The following describes two proteins that form a bound complex.

Sequence of chain B:
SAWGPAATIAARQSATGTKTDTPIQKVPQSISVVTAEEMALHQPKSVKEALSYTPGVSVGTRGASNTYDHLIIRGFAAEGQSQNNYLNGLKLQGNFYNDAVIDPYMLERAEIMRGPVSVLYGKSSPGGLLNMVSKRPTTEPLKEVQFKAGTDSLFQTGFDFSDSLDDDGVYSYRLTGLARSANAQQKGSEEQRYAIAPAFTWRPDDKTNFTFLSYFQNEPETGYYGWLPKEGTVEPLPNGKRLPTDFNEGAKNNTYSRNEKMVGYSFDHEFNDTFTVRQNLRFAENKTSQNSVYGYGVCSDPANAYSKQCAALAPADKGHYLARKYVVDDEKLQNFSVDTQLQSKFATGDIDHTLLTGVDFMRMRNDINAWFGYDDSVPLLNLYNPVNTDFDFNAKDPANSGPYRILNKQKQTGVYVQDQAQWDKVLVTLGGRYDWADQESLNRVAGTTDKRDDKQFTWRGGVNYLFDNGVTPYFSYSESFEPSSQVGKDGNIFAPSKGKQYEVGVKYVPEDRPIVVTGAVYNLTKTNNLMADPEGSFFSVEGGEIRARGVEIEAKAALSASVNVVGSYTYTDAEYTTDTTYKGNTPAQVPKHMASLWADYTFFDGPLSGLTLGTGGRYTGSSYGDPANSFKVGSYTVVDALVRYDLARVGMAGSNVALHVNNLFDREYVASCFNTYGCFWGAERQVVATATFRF

Sequence of chain A:
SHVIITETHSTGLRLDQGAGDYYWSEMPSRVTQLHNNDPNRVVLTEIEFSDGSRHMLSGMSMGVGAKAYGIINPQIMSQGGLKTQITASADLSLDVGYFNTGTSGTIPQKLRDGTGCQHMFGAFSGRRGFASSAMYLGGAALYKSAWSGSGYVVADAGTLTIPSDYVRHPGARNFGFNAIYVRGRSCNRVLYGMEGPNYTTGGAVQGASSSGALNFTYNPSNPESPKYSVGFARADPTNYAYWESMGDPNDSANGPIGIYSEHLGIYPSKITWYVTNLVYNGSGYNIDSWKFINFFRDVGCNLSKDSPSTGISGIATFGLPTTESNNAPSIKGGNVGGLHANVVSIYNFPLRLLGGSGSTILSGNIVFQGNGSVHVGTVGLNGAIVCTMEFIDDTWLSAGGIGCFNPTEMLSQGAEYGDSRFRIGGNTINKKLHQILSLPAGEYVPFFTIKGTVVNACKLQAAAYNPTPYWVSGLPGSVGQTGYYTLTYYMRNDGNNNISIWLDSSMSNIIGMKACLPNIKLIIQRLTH

Contacts between the two chains:
Residue T467 in chain B contacts residue A575 in chain A (closest heavy-atom distance 3.2 Å).
Residue G555 in chain B interacts with residue Y239 in chain A (closest heavy-atom distance 3.4 Å).
Residue Y313 in chain B interacts with residue F170 in chain A (closest heavy-atom distance 3.4 Å).
Residue N694 in chain B is in contact with residue E264 in chain A (closest heavy-atom distance 3.2 Å).
Residue Y393 in chain B interacts with residue I112 in chain A (closest heavy-atom distance 3.4 Å).
Residue D394 in chain B is in contact with residue Y192 in chain A (closest heavy-atom distance 3.3 Å).
Residue Y325 in chain B is in contact with residue V193 in chain A (closest heavy-atom distance 3.4 Å).
Residue F557 in chain B contacts residue R168 in chain A (closest heavy-atom distance 3.0 Å).
Residue K508 in chain B interacts with residue L572 in chain A (closest heavy-atom distance 3.1 Å).
Residue F557 in chain B contacts residue G166 in chain A (closest heavy-atom distance 3.3 Å).
Residue V506 in chain B contacts residue Y577 in chain A (closest heavy-atom distance 3.4 Å).
Residue Y116 in chain B contacts residue F170 in chain A (closest heavy-atom distance 3.1 Å).
Residue F391 in chain B contacts residue F170 in chain A (closest heavy-atom distance 3.4 Å).
Residue Y315 in chain B contacts residue F170 in chain A (closest heavy-atom distance 2.7 Å).
Residue Y393 in chain B is in contact with residue A171 in chain A (closest heavy-atom distance 3.3 Å).
Residue P321 in chain B is in contact with residue P266 in chain A (closest heavy-atom distance 3.2 Å).
Residue K327 in chain B contacts residue G191 in chain A (closest heavy-atom distance 3.1 Å).
Residue F115 in chain B interacts with residue Q115 in chain A (closest heavy-atom distance 3.0 Å).
Residue G510 in chain B interacts with residue L572 in chain A (closest heavy-atom distance 3.4 Å).
Residue E554 in chain B interacts with residue S285 in chain A (closest heavy-atom distance 3.0 Å).
Residue A465 in chain B is in contact with residue S590 in chain A (closest heavy-atom distance 3.4 Å).
Residue A322 in chain B interacts with residue E264 in chain A (closest heavy-atom distance 3.1 Å).
Residue A418 in chain B interacts with residue S190 in chain A (closest heavy-atom distance 3.4 Å).
Residue G555 in chain B contacts residue F164 in chain A (closest heavy-atom distance 3.1 Å).
Residue Y696 in chain B is in contact with residue E264 in chain A (closest heavy-atom distance 3.2 Å).
Residue A465 in chain B interacts with residue P588 in chain A (closest heavy-atom distance 3.2 Å).
Residue S460 in chain B contacts residue A575 in chain A (closest heavy-atom distance 3.1 Å).
Residue F557 in chain B contacts residue Q119 in chain A (closest heavy-atom distance 3.4 Å).
Residue D394 in chain B contacts residue S173 in chain A (closest heavy-atom distance 3.3 Å).
Residue T467 in chain B interacts with residue A574 in chain A (closest heavy-atom distance 3.4 Å).
Residue K344 in chain B interacts with residue A171 in chain A (closest heavy-atom distance 2.5 Å).
Residue I425 in chain B contacts residue A575 in chain A (closest heavy-atom distance 3.3 Å).
Residue K327 in chain B contacts residue V193 in chain A (closest heavy-atom distance 3.2 Å).
Residue N462 in chain B is in contact with residue A575 in chain A (closest heavy-atom distance 3.3 Å).
Residue D395 in chain B interacts with residue G191 in chain A (closest heavy-atom distance 2.8 Å).
Residue K344 in chain B is in contact with residue F170 in chain A (closest heavy-atom distance 3.1 Å).
Residue A418 in chain B interacts with residue Y176 in chain A (closest heavy-atom distance 3.1 Å).
Residue N419 in chain B contacts residue S190 in chain A (closest heavy-atom distance 2.7 Å).
Residue Y315 in chain B interacts with residue R167 in chain A (closest heavy-atom distance 2.4 Å).
Residue F557 in chain B is in contact with residue Y239 in chain A (closest heavy-atom distance 3.1 Å).
Residue S326 in chain B contacts residue Y192 in chain A (closest heavy-atom distance 3.4 Å).
Residue V464 in chain B interacts with residue N578 in chain A (closest heavy-atom distance 3.2 Å).
Residue Y393 in chain B interacts with residue S173 in chain A (closest heavy-atom distance 3.4 Å).
Residue G555 in chain B is in contact with residue T240 in chain A (closest heavy-atom distance 3.2 Å).
Residue S559 in chain B contacts residue R168 in chain A (closest heavy-atom distance 2.6 Å).
Residue P321 in chain B contacts residue S265 in chain A (closest heavy-atom distance 3.3 Å).
Residue N462 in chain B is in contact with residue N578 in chain A (closest heavy-atom distance 2.6 Å).
Residue P321 in chain B interacts with residue N262 in chain A (closest heavy-atom distance 3.2 Å).
Residue T467 in chain B is in contact with residue G589 in chain A (closest heavy-atom distance 3.2 Å).
Residue D395 in chain B interacts with residue S190 in chain A (closest heavy-atom distance 3.1 Å).
Residue P417 in chain B interacts with residue L523 in chain A (closest heavy-atom distance 3.1 Å).
Residue Q505 in chain B interacts with residue I116 in chain A (closest heavy-atom distance 3.4 Å).
Residue G507 in chain B interacts with residue L572 in chain A (closest heavy-atom distance 3.2 Å).
Residue F557 in chain B contacts residue M117 in chain A (closest heavy-atom distance 3.2 Å).
Residue Y325 in chain B interacts with residue Y268 in chain A (closest heavy-atom distance 3.0 Å).
Residue F557 in chain B interacts with residue K267 in chain A (closest heavy-atom distance 3.4 Å).
Residue Y313 in chain B contacts residue A171 in chain A (closest heavy-atom distance 3.2 Å).
Residue K327 in chain B contacts residue W187 in chain A (closest heavy-atom distance 3.0 Å).
Residue G555 in chain B contacts residue N238 in chain A (closest heavy-atom distance 2.8 Å).
Residue A465 in chain B interacts with residue G589 in chain A (closest heavy-atom distance 3.1 Å).